Sequence of the first protein:
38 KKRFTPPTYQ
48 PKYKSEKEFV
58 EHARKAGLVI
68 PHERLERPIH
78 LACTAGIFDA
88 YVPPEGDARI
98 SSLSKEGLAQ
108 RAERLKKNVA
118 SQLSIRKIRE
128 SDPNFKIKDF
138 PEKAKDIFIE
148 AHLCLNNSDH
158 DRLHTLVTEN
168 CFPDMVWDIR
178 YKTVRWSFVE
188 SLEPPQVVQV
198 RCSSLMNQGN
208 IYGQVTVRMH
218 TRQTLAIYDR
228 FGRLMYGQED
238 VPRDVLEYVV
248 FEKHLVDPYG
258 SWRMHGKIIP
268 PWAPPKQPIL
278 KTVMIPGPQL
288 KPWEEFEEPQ

Interface contacts:
Residue T42 in the first protein contacts residue G132 in the second protein (closest heavy-atom distance 3.6 Å).
Residue T42 in the first protein interacts with residue V129 in the second protein (closest heavy-atom distance 4.2 Å).
Residue T42 in the first protein is in contact with residue S133 in the second protein (closest heavy-atom distance 3.8 Å).
Residue T42 in the first protein interacts with residue K131 in the second protein (closest heavy-atom distance 3.4 Å).
Residue T45 in the first protein contacts residue R135 in the second protein (closest heavy-atom distance 3.5 Å).

This data describes a binding interaction between two proteins.

Sequence of the second protein:
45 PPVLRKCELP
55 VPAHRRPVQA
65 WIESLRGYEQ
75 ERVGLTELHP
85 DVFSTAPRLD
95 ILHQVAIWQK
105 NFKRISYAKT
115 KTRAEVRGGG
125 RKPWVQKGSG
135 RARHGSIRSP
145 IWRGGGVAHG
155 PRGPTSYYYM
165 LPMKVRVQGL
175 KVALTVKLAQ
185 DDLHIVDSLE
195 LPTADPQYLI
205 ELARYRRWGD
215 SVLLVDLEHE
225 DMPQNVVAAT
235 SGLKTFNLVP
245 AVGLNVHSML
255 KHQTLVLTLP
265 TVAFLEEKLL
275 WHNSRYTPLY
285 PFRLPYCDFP